Sequence of the first protein:
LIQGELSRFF

Residue-level contacts at the interface:
Residue I441 in the second protein contacts residue L6 in the first protein (closest heavy-atom distance 3.9 Å).
Residue M445 in the second protein interacts with residue F9 in the first protein (closest heavy-atom distance 3.7 Å).
Residue R81 in the second protein interacts with residue I2 in the first protein (closest heavy-atom distance 3.9 Å).
Residue Y79 in the second protein contacts residue F9 in the first protein (closest heavy-atom distance 3.6 Å).
Residue M445 in the second protein interacts with residue F10 in the first protein (closest heavy-atom distance 4.2 Å).
Residue M445 in the second protein contacts residue L6 in the first protein (closest heavy-atom distance 4.5 Å).
Residue Y79 in the second protein contacts residue R8 in the first protein (closest heavy-atom distance 3.3 Å).
Residue V80 in the second protein interacts with residue I2 in the first protein (closest heavy-atom distance 5.0 Å).
Residue I441 in the second protein contacts residue F9 in the first protein (closest heavy-atom distance 4.1 Å).
Residue Y79 in the second protein interacts with residue I2 in the first protein (closest heavy-atom distance 4.5 Å).
Residue L48 in the second protein interacts with residue R8 in the first protein (closest heavy-atom distance 4.4 Å).
Residue R81 in the second protein interacts with residue E5 in the first protein (closest heavy-atom distance 2.6 Å).
Residue I441 in the second protein interacts with residue I2 in the first protein (closest heavy-atom distance 4.9 Å).
Residue Y79 in the second protein is in contact with residue L6 in the first protein (closest heavy-atom distance 3.7 Å).
Residue E442 in the second protein contacts residue F9 in the first protein (closest heavy-atom distance 4.2 Å).
Residue Y79 in the second protein contacts residue E5 in the first protein (closest heavy-atom distance 3.5 Å).
Residue G78 in the second protein is in contact with residue E5 in the first protein (closest heavy-atom distance 4.2 Å).

Sequence of the second protein:
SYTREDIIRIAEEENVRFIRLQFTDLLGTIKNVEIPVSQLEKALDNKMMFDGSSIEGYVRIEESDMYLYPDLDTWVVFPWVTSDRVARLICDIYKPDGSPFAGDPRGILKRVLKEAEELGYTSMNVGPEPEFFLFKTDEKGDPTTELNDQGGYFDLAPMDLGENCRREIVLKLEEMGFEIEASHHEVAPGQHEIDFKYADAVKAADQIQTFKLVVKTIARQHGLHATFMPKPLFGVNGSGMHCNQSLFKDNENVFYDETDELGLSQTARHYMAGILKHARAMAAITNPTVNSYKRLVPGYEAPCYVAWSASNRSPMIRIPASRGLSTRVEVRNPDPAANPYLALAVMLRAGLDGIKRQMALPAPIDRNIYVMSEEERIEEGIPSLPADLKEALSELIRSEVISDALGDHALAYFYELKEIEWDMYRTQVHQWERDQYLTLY

These two protein chains interact to form a complex.